Sequence of chain A:
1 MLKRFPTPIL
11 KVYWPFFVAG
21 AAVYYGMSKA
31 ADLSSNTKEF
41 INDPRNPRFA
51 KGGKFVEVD

These two protein chains interact to form a complex.

Residue-level contacts at the interface:
Residue I19 in chain B is in contact with residue K51 in chain A (closest heavy-atom distance 3.3 Å).
Residue F86 in chain B contacts residue Y13 in chain A (closest heavy-atom distance 4.1 Å).
Residue V124 in chain B is in contact with residue A19 in chain A (closest heavy-atom distance 3.6 Å).
Residue G128 in chain B contacts residue A19 in chain A (closest heavy-atom distance 3.8 Å).
Residue G128 in chain B is in contact with residue F16 in chain A (closest heavy-atom distance 3.3 Å).
Residue L127 in chain B contacts residue V23 in chain A (closest heavy-atom distance 4.1 Å).
Residue L132 in chain B interacts with residue W14 in chain A (closest heavy-atom distance 5.0 Å).
Residue G128 in chain B contacts residue P15 in chain A (closest heavy-atom distance 3.9 Å).
Residue M88 in chain B is in contact with residue F16 in chain A (closest heavy-atom distance 3.5 Å).
Residue S17 in chain B is in contact with residue K51 in chain A (closest heavy-atom distance 3.5 Å).
Residue L127 in chain B is in contact with residue A19 in chain A (closest heavy-atom distance 3.6 Å).
Residue L132 in chain B contacts residue F16 in chain A (closest heavy-atom distance 5.0 Å).
Residue P87 in chain B interacts with residue Y13 in chain A (closest heavy-atom distance 3.3 Å).
Residue L84 in chain B interacts with residue Y13 in chain A (closest heavy-atom distance 3.1 Å).
Residue M88 in chain B is in contact with residue Y13 in chain A (closest heavy-atom distance 3.4 Å).
Residue D20 in chain B contacts residue K51 in chain A (closest heavy-atom distance 3.1 Å).
Residue Y85 in chain B contacts residue Y13 in chain A (closest heavy-atom distance 3.7 Å).
Residue Y85 in chain B contacts residue F16 in chain A (closest heavy-atom distance 4.5 Å).
Residue L84 in chain B interacts with residue V12 in chain A (closest heavy-atom distance 3.4 Å).
Residue N129 in chain B interacts with residue F16 in chain A (closest heavy-atom distance 4.1 Å).
Residue Y85 in chain B is in contact with residue V12 in chain A (closest heavy-atom distance 4.2 Å).
Residue L132 in chain B is in contact with residue V12 in chain A (closest heavy-atom distance 5.0 Å).
Residue S16 in chain B interacts with residue K51 in chain A (closest heavy-atom distance 4.6 Å).
Residue S17 in chain B contacts residue A50 in chain A (closest heavy-atom distance 3.4 Å).
Residue I125 in chain B is in contact with residue F16 in chain A (closest heavy-atom distance 4.2 Å).
Residue L242 in chain B interacts with residue F16 in chain A (closest heavy-atom distance 4.7 Å).
Residue L127 in chain B interacts with residue A22 in chain A (closest heavy-atom distance 4.9 Å).
Residue T45 in chain B is in contact with residue L2 in chain A (closest heavy-atom distance 4.5 Å).
Residue F18 in chain B is in contact with residue K51 in chain A (closest heavy-atom distance 3.3 Å).
Residue Y135 in chain B is in contact with residue W14 in chain A (closest heavy-atom distance 3.5 Å).
Residue V124 in chain B contacts residue G20 in chain A (closest heavy-atom distance 4.0 Å).
Residue V124 in chain B is in contact with residue F16 in chain A (closest heavy-atom distance 3.9 Å).
Residue L127 in chain B contacts residue P15 in chain A (closest heavy-atom distance 4.9 Å).
Residue V116 in chain B contacts residue M27 in chain A (closest heavy-atom distance 4.6 Å).
Residue N51 in chain B contacts residue M1 in chain A (closest heavy-atom distance 3.6 Å).
Residue Q15 in chain B interacts with residue A50 in chain A (closest heavy-atom distance 4.1 Å).
Residue I131 in chain B interacts with residue P15 in chain A (closest heavy-atom distance 3.7 Å).
Residue V124 in chain B interacts with residue V23 in chain A (closest heavy-atom distance 3.9 Å).
Residue S120 in chain B contacts residue V23 in chain A (closest heavy-atom distance 3.3 Å).
Residue S22 in chain B contacts residue P47 in chain A (closest heavy-atom distance 4.0 Å).
Residue L132 in chain B is in contact with residue P15 in chain A (closest heavy-atom distance 3.8 Å).
Residue S17 in chain B contacts residue G52 in chain A (closest heavy-atom distance 4.3 Å).
Residue I123 in chain B contacts residue V23 in chain A (closest heavy-atom distance 3.8 Å).
Residue S120 in chain B is in contact with residue M27 in chain A (closest heavy-atom distance 4.9 Å).
Residue S16 in chain B contacts residue A50 in chain A (closest heavy-atom distance 3.0 Å).
Residue D20 in chain B is in contact with residue P47 in chain A (closest heavy-atom distance 3.3 Å).

Sequence of chain B:
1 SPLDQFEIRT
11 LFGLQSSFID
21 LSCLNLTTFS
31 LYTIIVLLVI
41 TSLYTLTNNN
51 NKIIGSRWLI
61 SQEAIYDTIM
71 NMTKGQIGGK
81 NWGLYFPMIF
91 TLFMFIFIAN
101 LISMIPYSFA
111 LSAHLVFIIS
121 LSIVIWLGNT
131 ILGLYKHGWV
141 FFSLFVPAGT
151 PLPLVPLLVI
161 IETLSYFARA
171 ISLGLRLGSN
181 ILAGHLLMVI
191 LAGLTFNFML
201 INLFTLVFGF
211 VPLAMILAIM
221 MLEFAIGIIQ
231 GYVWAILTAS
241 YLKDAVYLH